Sequence of chain B:
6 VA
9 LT

Sequence of chain A:
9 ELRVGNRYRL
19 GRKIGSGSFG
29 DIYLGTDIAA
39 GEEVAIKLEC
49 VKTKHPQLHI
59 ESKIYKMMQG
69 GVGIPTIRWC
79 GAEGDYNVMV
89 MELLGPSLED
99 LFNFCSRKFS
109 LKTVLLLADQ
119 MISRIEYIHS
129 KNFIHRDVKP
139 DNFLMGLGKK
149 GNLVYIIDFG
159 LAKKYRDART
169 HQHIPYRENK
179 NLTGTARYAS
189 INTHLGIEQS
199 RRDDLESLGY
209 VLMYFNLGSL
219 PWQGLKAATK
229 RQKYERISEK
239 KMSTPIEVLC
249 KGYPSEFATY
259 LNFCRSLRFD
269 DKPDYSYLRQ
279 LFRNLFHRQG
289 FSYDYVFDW

This data describes a binding interaction between two proteins.

Contacts between the two chains:
Residue G182 in chain A interacts with residue A7 in chain B (closest heavy-atom distance 3.3 Å).
Residue A184 in chain A is in contact with residue A7 in chain B (closest heavy-atom distance 4.7 Å).
Residue T181 in chain A contacts residue L9 in chain B (closest heavy-atom distance 3.5 Å).
Residue L180 in chain A is in contact with residue T10 in chain B (closest heavy-atom distance 3.3 Å).
Residue K52 in chain A interacts with residue T10 in chain B (closest heavy-atom distance 4.0 Å).
Residue A184 in chain A contacts residue L9 in chain B (closest heavy-atom distance 4.5 Å).
Residue G182 in chain A interacts with residue T10 in chain B (closest heavy-atom distance 4.9 Å).
Residue T183 in chain A interacts with residue A7 in chain B (closest heavy-atom distance 3.7 Å).
Residue N179 in chain A is in contact with residue T10 in chain B (closest heavy-atom distance 4.9 Å).
Residue T183 in chain A is in contact with residue V6 in chain B (closest heavy-atom distance 3.6 Å).
Residue L159 in chain A contacts residue T10 in chain B (closest heavy-atom distance 3.9 Å).
Residue T181 in chain A interacts with residue T10 in chain B (closest heavy-atom distance 3.6 Å).
Residue R185 in chain A interacts with residue V6 in chain B (closest heavy-atom distance 3.5 Å).
Residue F27 in chain A interacts with residue T10 in chain B (closest heavy-atom distance 4.5 Å).
Residue K137 in chain A contacts residue V6 in chain B (closest heavy-atom distance 3.2 Å).
Residue L180 in chain A interacts with residue L9 in chain B (closest heavy-atom distance 3.5 Å).
Residue T183 in chain A interacts with residue L9 in chain B (closest heavy-atom distance 4.8 Å).
Residue S26 in chain A contacts residue L9 in chain B (closest heavy-atom distance 4.8 Å).
Residue Y186 in chain A contacts residue V6 in chain B (closest heavy-atom distance 4.9 Å).
Residue L159 in chain A interacts with residue L9 in chain B (closest heavy-atom distance 3.3 Å).
Residue S26 in chain A is in contact with residue A7 in chain B (closest heavy-atom distance 4.8 Å).
Residue K137 in chain A interacts with residue A7 in chain B (closest heavy-atom distance 4.7 Å).
Residue Y232 in chain A is in contact with residue L9 in chain B (closest heavy-atom distance 3.1 Å).
Residue G182 in chain A interacts with residue L9 in chain B (closest heavy-atom distance 2.6 Å).